The following describes two proteins that form a bound complex.

Sequence of protein 2:
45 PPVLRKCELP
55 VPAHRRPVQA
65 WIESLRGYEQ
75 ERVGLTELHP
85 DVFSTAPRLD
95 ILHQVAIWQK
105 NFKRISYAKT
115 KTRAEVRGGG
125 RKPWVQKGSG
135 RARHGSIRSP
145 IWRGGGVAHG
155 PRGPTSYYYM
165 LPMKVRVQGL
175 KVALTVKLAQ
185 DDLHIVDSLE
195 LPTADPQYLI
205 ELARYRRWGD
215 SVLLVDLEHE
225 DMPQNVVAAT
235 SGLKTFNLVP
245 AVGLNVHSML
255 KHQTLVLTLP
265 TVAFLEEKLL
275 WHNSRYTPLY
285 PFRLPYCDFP

Sequence of protein 1:
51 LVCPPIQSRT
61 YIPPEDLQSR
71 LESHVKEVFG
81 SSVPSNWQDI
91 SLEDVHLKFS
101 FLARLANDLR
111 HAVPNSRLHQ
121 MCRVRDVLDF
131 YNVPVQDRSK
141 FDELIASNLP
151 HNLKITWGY

Interface contacts:
Residue E81 in protein 2 contacts residue V95 in protein 1 (closest heavy-atom distance 4.4 Å).
Residue E73 in protein 2 interacts with residue P54 in protein 1 (closest heavy-atom distance 3.5 Å).
Residue A64 in protein 2 interacts with residue L118 in protein 1 (closest heavy-atom distance 4.5 Å).
Residue L48 in protein 2 contacts residue V95 in protein 1 (closest heavy-atom distance 3.6 Å).
Residue R76 in protein 2 is in contact with residue A112 in protein 1 (closest heavy-atom distance 3.0 Å).
Residue R76 in protein 2 interacts with residue N107 in protein 1 (closest heavy-atom distance 3.4 Å).
Residue L48 in protein 2 interacts with residue F99 in protein 1 (closest heavy-atom distance 4.2 Å).
Residue Y72 in protein 2 contacts residue P54 in protein 1 (closest heavy-atom distance 3.9 Å).
Residue Q63 in protein 2 is in contact with residue K98 in protein 1 (closest heavy-atom distance 3.1 Å).
Residue R211 in protein 2 is in contact with residue Q57 in protein 1 (closest heavy-atom distance 2.2 Å).
Residue V62 in protein 2 is in contact with residue H119 in protein 1 (closest heavy-atom distance 3.5 Å).
Residue L182 in protein 2 interacts with residue S116 in protein 1 (closest heavy-atom distance 4.3 Å).
Residue P61 in protein 2 contacts residue H119 in protein 1 (closest heavy-atom distance 4.2 Å).
Residue A64 in protein 2 contacts residue N115 in protein 1 (closest heavy-atom distance 4.8 Å).
Residue R211 in protein 2 contacts residue I56 in protein 1 (closest heavy-atom distance 3.7 Å).
Residue W65 in protein 2 is in contact with residue F99 in protein 1 (closest heavy-atom distance 3.3 Å).
Residue Y209 in protein 2 is in contact with residue P55 in protein 1 (closest heavy-atom distance 4.3 Å).
Residue G78 in protein 2 contacts residue F99 in protein 1 (closest heavy-atom distance 3.6 Å).
Residue R211 in protein 2 contacts residue R59 in protein 1 (closest heavy-atom distance 3.1 Å).
Residue P46 in protein 2 contacts residue F99 in protein 1 (closest heavy-atom distance 3.7 Å).
Residue W65 in protein 2 interacts with residue V113 in protein 1 (closest heavy-atom distance 3.0 Å).
Residue R211 in protein 2 interacts with residue D137 in protein 1 (closest heavy-atom distance 2.9 Å).
Residue R211 in protein 2 contacts residue S58 in protein 1 (closest heavy-atom distance 3.4 Å).
Residue R60 in protein 2 interacts with residue C122 in protein 1 (closest heavy-atom distance 2.8 Å).
Residue V62 in protein 2 contacts residue S116 in protein 1 (closest heavy-atom distance 4.8 Å).
Residue L182 in protein 2 interacts with residue N115 in protein 1 (closest heavy-atom distance 4.5 Å).
Residue W65 in protein 2 is in contact with residue L118 in protein 1 (closest heavy-atom distance 3.5 Å).
Residue R210 in protein 2 contacts residue R59 in protein 1 (closest heavy-atom distance 3.7 Å).
Residue Q63 in protein 2 is in contact with residue N115 in protein 1 (closest heavy-atom distance 3.1 Å).
Residue D185 in protein 2 interacts with residue N115 in protein 1 (closest heavy-atom distance 3.3 Å).
Residue Y72 in protein 2 interacts with residue V52 in protein 1 (closest heavy-atom distance 3.0 Å).
Residue D185 in protein 2 interacts with residue S116 in protein 1 (closest heavy-atom distance 2.6 Å).
Residue T197 in protein 2 contacts residue L51 in protein 1 (closest heavy-atom distance 4.1 Å).
Residue R76 in protein 2 interacts with residue F99 in protein 1 (closest heavy-atom distance 3.3 Å).
Residue V77 in protein 2 is in contact with residue F99 in protein 1 (closest heavy-atom distance 3.4 Å).
Residue R76 in protein 2 is in contact with residue H111 in protein 1 (closest heavy-atom distance 4.7 Å).
Residue A183 in protein 2 contacts residue S116 in protein 1 (closest heavy-atom distance 4.1 Å).
Residue R76 in protein 2 interacts with residue A106 in protein 1 (closest heavy-atom distance 3.2 Å).
Residue W65 in protein 2 is in contact with residue L102 in protein 1 (closest heavy-atom distance 3.6 Å).
Residue Y72 in protein 2 is in contact with residue L51 in protein 1 (closest heavy-atom distance 4.8 Å).
Residue E75 in protein 2 contacts residue A112 in protein 1 (closest heavy-atom distance 3.3 Å).
Residue R208 in protein 2 contacts residue I56 in protein 1 (closest heavy-atom distance 4.1 Å).
Residue Y72 in protein 2 contacts residue C53 in protein 1 (closest heavy-atom distance 4.0 Å).
Residue Y209 in protein 2 contacts residue I56 in protein 1 (closest heavy-atom distance 4.1 Å).
Residue D185 in protein 2 interacts with residue R117 in protein 1 (closest heavy-atom distance 4.7 Å).
Residue L187 in protein 2 interacts with residue N115 in protein 1 (closest heavy-atom distance 3.6 Å).
Residue W65 in protein 2 contacts residue N115 in protein 1 (closest heavy-atom distance 3.5 Å).
Residue R60 in protein 2 interacts with residue E93 in protein 1 (closest heavy-atom distance 4.3 Å).
Residue E205 in protein 2 contacts residue C53 in protein 1 (closest heavy-atom distance 4.1 Å).
Residue W65 in protein 2 contacts residue A103 in protein 1 (closest heavy-atom distance 4.5 Å).
Residue L79 in protein 2 is in contact with residue L118 in protein 1 (closest heavy-atom distance 4.2 Å).
Residue H188 in protein 2 contacts residue N115 in protein 1 (closest heavy-atom distance 4.0 Å).
Residue L79 in protein 2 interacts with residue K98 in protein 1 (closest heavy-atom distance 4.6 Å).
Residue D185 in protein 2 interacts with residue P114 in protein 1 (closest heavy-atom distance 3.9 Å).
Residue Q63 in protein 2 interacts with residue H119 in protein 1 (closest heavy-atom distance 4.2 Å).
Residue Q63 in protein 2 contacts residue L118 in protein 1 (closest heavy-atom distance 3.4 Å).
Residue L48 in protein 2 contacts residue H96 in protein 1 (closest heavy-atom distance 3.2 Å).
Residue L79 in protein 2 interacts with residue F99 in protein 1 (closest heavy-atom distance 4.5 Å).
Residue L79 in protein 2 contacts residue V95 in protein 1 (closest heavy-atom distance 4.2 Å).
Residue Y209 in protein 2 is in contact with residue P54 in protein 1 (closest heavy-atom distance 3.3 Å).